Sequence of the second protein:
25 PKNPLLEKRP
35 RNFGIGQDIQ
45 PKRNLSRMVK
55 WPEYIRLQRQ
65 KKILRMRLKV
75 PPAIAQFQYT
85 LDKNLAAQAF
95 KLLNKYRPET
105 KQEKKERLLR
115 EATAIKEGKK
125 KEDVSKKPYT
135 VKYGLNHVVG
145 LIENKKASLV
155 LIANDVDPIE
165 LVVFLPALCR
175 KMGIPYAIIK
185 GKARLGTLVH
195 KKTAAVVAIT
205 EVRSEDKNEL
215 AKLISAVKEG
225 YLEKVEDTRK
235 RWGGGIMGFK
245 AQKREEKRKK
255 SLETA

Sequence of the first protein:
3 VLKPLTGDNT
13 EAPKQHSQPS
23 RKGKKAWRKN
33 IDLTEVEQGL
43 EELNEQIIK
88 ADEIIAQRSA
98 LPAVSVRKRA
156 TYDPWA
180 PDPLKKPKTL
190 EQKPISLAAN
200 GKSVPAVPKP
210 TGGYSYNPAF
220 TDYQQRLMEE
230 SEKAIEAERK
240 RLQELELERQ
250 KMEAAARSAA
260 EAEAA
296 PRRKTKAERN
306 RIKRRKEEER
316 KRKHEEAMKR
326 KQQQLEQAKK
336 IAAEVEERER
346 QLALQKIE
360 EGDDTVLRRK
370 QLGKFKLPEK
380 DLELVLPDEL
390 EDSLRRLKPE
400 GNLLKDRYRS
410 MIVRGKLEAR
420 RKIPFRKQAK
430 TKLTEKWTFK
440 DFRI

These two protein chains interact to form a complex.

Interface contacts:
Residue R95 in the first protein contacts residue I178 in the second protein (closest heavy-atom distance 3.6 Å).
Residue P6 in the first protein is in contact with residue Y83 in the second protein (closest heavy-atom distance 4.1 Å).
Residue P15 in the first protein contacts residue W236 in the second protein (closest heavy-atom distance 3.8 Å).
Residue V3 in the first protein is in contact with residue T84 in the second protein (closest heavy-atom distance 3.6 Å).
Residue L4 in the first protein contacts residue L85 in the second protein (closest heavy-atom distance 3.5 Å).
Residue K5 in the first protein contacts residue Y83 in the second protein (closest heavy-atom distance 3.6 Å).
Residue S96 in the first protein is in contact with residue K175 in the second protein (closest heavy-atom distance 3.3 Å).
Residue R106 in the first protein is in contact with residue K150 in the second protein (closest heavy-atom distance 3.3 Å).
Residue E13 in the first protein contacts residue W236 in the second protein (closest heavy-atom distance 3.6 Å).
Residue A88 in the first protein contacts residue A215 in the second protein (closest heavy-atom distance 3.7 Å).
Residue V3 in the first protein interacts with residue Y225 in the second protein (closest heavy-atom distance 3.7 Å).
Residue Q94 in the first protein is in contact with residue K222 in the second protein (closest heavy-atom distance 3.7 Å).
Residue R95 in the first protein is in contact with residue A151 in the second protein (closest heavy-atom distance 3.1 Å).
Residue S96 in the first protein contacts residue M176 in the second protein (closest heavy-atom distance 3.1 Å).
Residue D89 in the first protein interacts with residue K211 in the second protein (closest heavy-atom distance 4.1 Å).
Residue L98 in the first protein interacts with residue K149 in the second protein (closest heavy-atom distance 3.1 Å).
Residue Q94 in the first protein interacts with residue G177 in the second protein (closest heavy-atom distance 4.1 Å).
Residue R95 in the first protein contacts residue K150 in the second protein (closest heavy-atom distance 3.3 Å).
Residue E13 in the first protein contacts residue K73 in the second protein (closest heavy-atom distance 2.9 Å).
Residue R95 in the first protein is in contact with residue S152 in the second protein (closest heavy-atom distance 3.8 Å).
Residue I50 in the first protein is in contact with residue R174 in the second protein (closest heavy-atom distance 3.5 Å).
Residue V3 in the first protein interacts with residue V229 in the second protein (closest heavy-atom distance 3.7 Å).
Residue S102 in the first protein is in contact with residue N148 in the second protein (closest heavy-atom distance 3.8 Å).
Residue I92 in the first protein contacts residue S152 in the second protein (closest heavy-atom distance 3.4 Å).
Residue K431 in the first protein interacts with residue N48 in the second protein (closest heavy-atom distance 4.0 Å).
Residue G9 in the first protein is in contact with residue G238 in the second protein (closest heavy-atom distance 3.3 Å).
Residue A100 in the first protein is in contact with residue K149 in the second protein (closest heavy-atom distance 4.0 Å).
Residue E47 in the first protein is in contact with residue R174 in the second protein (closest heavy-atom distance 2.8 Å).
Residue P6 in the first protein is in contact with residue Q82 in the second protein (closest heavy-atom distance 3.6 Å).
Residue S96 in the first protein is in contact with residue G177 in the second protein (closest heavy-atom distance 3.7 Å).
Residue P15 in the first protein contacts residue K73 in the second protein (closest heavy-atom distance 3.8 Å).
Residue N11 in the first protein interacts with residue K73 in the second protein (closest heavy-atom distance 4.0 Å).
Residue I91 in the first protein interacts with residue I218 in the second protein (closest heavy-atom distance 3.9 Å).
Residue I92 in the first protein is in contact with residue L214 in the second protein (closest heavy-atom distance 3.9 Å).
Residue L7 in the first protein is in contact with residue M70 in the second protein (closest heavy-atom distance 4.0 Å).
Residue I92 in the first protein is in contact with residue K211 in the second protein (closest heavy-atom distance 3.8 Å).
Residue L4 in the first protein contacts residue T84 in the second protein (closest heavy-atom distance 3.2 Å).
Residue L98 in the first protein is in contact with residue K175 in the second protein (closest heavy-atom distance 3.4 Å).
Residue A14 in the first protein is in contact with residue K73 in the second protein (closest heavy-atom distance 4.0 Å).
Residue L4 in the first protein is in contact with residue D86 in the second protein (closest heavy-atom distance 4.0 Å).
Residue G9 in the first protein contacts residue I240 in the second protein (closest heavy-atom distance 3.8 Å).
Residue L4 in the first protein interacts with residue Y83 in the second protein (closest heavy-atom distance 3.4 Å).
Residue A100 in the first protein contacts residue N148 in the second protein (closest heavy-atom distance 3.9 Å).
Residue G9 in the first protein interacts with residue G239 in the second protein (closest heavy-atom distance 3.9 Å).
Residue R95 in the first protein interacts with residue K149 in the second protein (closest heavy-atom distance 3.3 Å).
Residue V3 in the first protein contacts residue G224 in the second protein (closest heavy-atom distance 3.6 Å).
Residue T437 in the first protein contacts residue K184 in the second protein (closest heavy-atom distance 3.9 Å).
Residue V3 in the first protein interacts with residue K228 in the second protein (closest heavy-atom distance 3.7 Å).
Residue V101 in the first protein contacts residue N148 in the second protein (closest heavy-atom distance 3.8 Å).
Residue A100 in the first protein is in contact with residue E147 in the second protein (closest heavy-atom distance 3.6 Å).
Residue L7 in the first protein interacts with residue I240 in the second protein (closest heavy-atom distance 3.3 Å).
Residue L4 in the first protein contacts residue Q82 in the second protein (closest heavy-atom distance 3.1 Å).
Residue I91 in the first protein is in contact with residue A215 in the second protein (closest heavy-atom distance 4.0 Å).
Residue T12 in the first protein contacts residue R235 in the second protein (closest heavy-atom distance 3.5 Å).
Residue T12 in the first protein contacts residue W236 in the second protein (closest heavy-atom distance 3.0 Å).
Residue S96 in the first protein interacts with residue K149 in the second protein (closest heavy-atom distance 2.9 Å).
Residue P99 in the first protein interacts with residue M176 in the second protein (closest heavy-atom distance 4.0 Å).
Residue A14 in the first protein contacts residue W236 in the second protein (closest heavy-atom distance 3.6 Å).
Residue V3 in the first protein contacts residue Y83 in the second protein (closest heavy-atom distance 3.9 Å).
Residue V101 in the first protein is in contact with residue E147 in the second protein (closest heavy-atom distance 3.0 Å).